Sequence of protein 2:
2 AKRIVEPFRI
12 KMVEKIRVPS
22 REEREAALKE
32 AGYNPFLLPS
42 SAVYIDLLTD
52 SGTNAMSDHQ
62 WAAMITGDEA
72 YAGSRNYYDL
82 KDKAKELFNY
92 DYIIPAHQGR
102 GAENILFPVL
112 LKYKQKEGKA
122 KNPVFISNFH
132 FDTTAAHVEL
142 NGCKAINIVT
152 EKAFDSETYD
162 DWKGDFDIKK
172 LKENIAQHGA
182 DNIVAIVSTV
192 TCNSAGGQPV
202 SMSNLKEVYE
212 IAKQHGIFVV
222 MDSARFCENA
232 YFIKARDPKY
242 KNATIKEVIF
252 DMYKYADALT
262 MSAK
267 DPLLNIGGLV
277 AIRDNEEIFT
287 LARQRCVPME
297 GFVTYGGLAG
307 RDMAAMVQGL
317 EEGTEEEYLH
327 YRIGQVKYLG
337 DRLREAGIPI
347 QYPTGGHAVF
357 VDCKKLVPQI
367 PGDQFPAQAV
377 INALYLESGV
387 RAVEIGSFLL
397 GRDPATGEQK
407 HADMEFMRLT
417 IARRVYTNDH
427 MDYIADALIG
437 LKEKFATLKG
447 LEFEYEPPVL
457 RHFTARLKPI

This data describes a binding interaction between two proteins.

Interface contacts:
Residue R101 in protein 2 contacts residue G297 in protein 1 (closest heavy-atom distance 3.5 Å).
Residue R101 in protein 2 contacts residue P294 in protein 1 (closest heavy-atom distance 3.4 Å).
Residue D69 in protein 2 interacts with residue S41 in protein 1 (closest heavy-atom distance 2.6 Å).
Residue Y72 in protein 2 contacts residue T50 in protein 1 (closest heavy-atom distance 3.6 Å).
Residue Y72 in protein 2 interacts with residue R101 in protein 1 (closest heavy-atom distance 3.2 Å).
Residue Y301 in protein 2 contacts residue Q99 in protein 1 (closest heavy-atom distance 3.0 Å).
Residue Q290 in protein 2 is in contact with residue V455 in protein 1 (closest heavy-atom distance 3.1 Å).
Residue E296 in protein 2 contacts residue H98 in protein 1 (closest heavy-atom distance 2.8 Å).
Residue H98 in protein 2 interacts with residue G303 in protein 1 (closest heavy-atom distance 3.3 Å).
Residue Y301 in protein 2 contacts residue K265 in protein 1 (closest heavy-atom distance 3.2 Å).
Residue S41 in protein 2 interacts with residue A71 in protein 1 (closest heavy-atom distance 3.5 Å).
Residue T54 in protein 2 interacts with residue E70 in protein 1 (closest heavy-atom distance 3.6 Å).
Residue F37 in protein 2 contacts residue F298 in protein 1 (closest heavy-atom distance 3.6 Å).
Residue A73 in protein 2 interacts with residue F37 in protein 1 (closest heavy-atom distance 3.6 Å).
Residue P294 in protein 2 contacts residue R101 in protein 1 (closest heavy-atom distance 3.2 Å).
Residue H138 in protein 2 is in contact with residue P294 in protein 1 (closest heavy-atom distance 2.6 Å).
Residue Q99 in protein 2 interacts with residue Y301 in protein 1 (closest heavy-atom distance 3.1 Å).
Residue K265 in protein 2 interacts with residue Y301 in protein 1 (closest heavy-atom distance 3.2 Å).
Residue N105 in protein 2 interacts with residue M295 in protein 1 (closest heavy-atom distance 3.5 Å).
Residue T50 in protein 2 interacts with residue Y72 in protein 1 (closest heavy-atom distance 3.6 Å).
Residue M295 in protein 2 is in contact with residue N105 in protein 1 (closest heavy-atom distance 3.5 Å).
Residue Q99 in protein 2 is in contact with residue G303 in protein 1 (closest heavy-atom distance 3.6 Å).
Residue S52 in protein 2 contacts residue Y72 in protein 1 (closest heavy-atom distance 3.5 Å).
Residue G74 in protein 2 interacts with residue S41 in protein 1 (closest heavy-atom distance 2.8 Å).
Residue A73 in protein 2 interacts with residue R387 in protein 1 (closest heavy-atom distance 3.0 Å).
Residue Q99 in protein 2 is in contact with residue E296 in protein 1 (closest heavy-atom distance 3.5 Å).
Residue G303 in protein 2 contacts residue H98 in protein 1 (closest heavy-atom distance 3.4 Å).
Residue E70 in protein 2 is in contact with residue N271 in protein 1 (closest heavy-atom distance 3.6 Å).
Residue A71 in protein 2 is in contact with residue S41 in protein 1 (closest heavy-atom distance 3.6 Å).
Residue H98 in protein 2 contacts residue M295 in protein 1 (closest heavy-atom distance 3.5 Å).
Residue F37 in protein 2 interacts with residue A73 in protein 1 (closest heavy-atom distance 3.7 Å).
Residue G297 in protein 2 interacts with residue R101 in protein 1 (closest heavy-atom distance 3.5 Å).
Residue E70 in protein 2 is in contact with residue T54 in protein 1 (closest heavy-atom distance 3.5 Å).
Residue W62 in protein 2 is in contact with residue I66 in protein 1 (closest heavy-atom distance 3.3 Å).
Residue N271 in protein 2 is in contact with residue R307 in protein 1 (closest heavy-atom distance 2.9 Å).
Residue F459 in protein 2 contacts residue F298 in protein 1 (closest heavy-atom distance 3.4 Å).
Residue M295 in protein 2 contacts residue H98 in protein 1 (closest heavy-atom distance 3.4 Å).
Residue G303 in protein 2 is in contact with residue I272 in protein 1 (closest heavy-atom distance 3.3 Å).
Residue R101 in protein 2 interacts with residue V293 in protein 1 (closest heavy-atom distance 2.9 Å).
Residue Y79 in protein 2 interacts with residue P40 in protein 1 (closest heavy-atom distance 3.6 Å).
Residue D308 in protein 2 contacts residue R307 in protein 1 (closest heavy-atom distance 2.7 Å).
Residue S41 in protein 2 contacts residue D69 in protein 1 (closest heavy-atom distance 2.5 Å).
Residue L49 in protein 2 interacts with residue A73 in protein 1 (closest heavy-atom distance 3.6 Å).
Residue N271 in protein 2 contacts residue E70 in protein 1 (closest heavy-atom distance 3.5 Å).
Residue H98 in protein 2 interacts with residue E296 in protein 1 (closest heavy-atom distance 2.6 Å).
Residue V293 in protein 2 is in contact with residue R101 in protein 1 (closest heavy-atom distance 2.8 Å).
Residue Y72 in protein 2 contacts residue S52 in protein 1 (closest heavy-atom distance 3.4 Å).
Residue F298 in protein 2 is in contact with residue F37 in protein 1 (closest heavy-atom distance 3.6 Å).
Residue R307 in protein 2 contacts residue D308 in protein 1 (closest heavy-atom distance 2.7 Å).
Residue P40 in protein 2 contacts residue Y79 in protein 1 (closest heavy-atom distance 3.7 Å).
Residue E296 in protein 2 is in contact with residue Q99 in protein 1 (closest heavy-atom distance 3.4 Å).
Residue R307 in protein 2 is in contact with residue N271 in protein 1 (closest heavy-atom distance 3.1 Å).
Residue S41 in protein 2 contacts residue G74 in protein 1 (closest heavy-atom distance 2.9 Å).
Residue I272 in protein 2 is in contact with residue G303 in protein 1 (closest heavy-atom distance 3.3 Å).
Residue P294 in protein 2 interacts with residue H138 in protein 1 (closest heavy-atom distance 2.8 Å).
Residue V293 in protein 2 interacts with residue F459 in protein 1 (closest heavy-atom distance 3.3 Å).
Residue I66 in protein 2 is in contact with residue W62 in protein 1 (closest heavy-atom distance 3.4 Å).
Residue G303 in protein 2 interacts with residue Q99 in protein 1 (closest heavy-atom distance 3.7 Å).
Residue R387 in protein 2 interacts with residue A73 in protein 1 (closest heavy-atom distance 2.9 Å).
Residue R101 in protein 2 interacts with residue Y72 in protein 1 (closest heavy-atom distance 3.0 Å).

Sequence of protein 1:
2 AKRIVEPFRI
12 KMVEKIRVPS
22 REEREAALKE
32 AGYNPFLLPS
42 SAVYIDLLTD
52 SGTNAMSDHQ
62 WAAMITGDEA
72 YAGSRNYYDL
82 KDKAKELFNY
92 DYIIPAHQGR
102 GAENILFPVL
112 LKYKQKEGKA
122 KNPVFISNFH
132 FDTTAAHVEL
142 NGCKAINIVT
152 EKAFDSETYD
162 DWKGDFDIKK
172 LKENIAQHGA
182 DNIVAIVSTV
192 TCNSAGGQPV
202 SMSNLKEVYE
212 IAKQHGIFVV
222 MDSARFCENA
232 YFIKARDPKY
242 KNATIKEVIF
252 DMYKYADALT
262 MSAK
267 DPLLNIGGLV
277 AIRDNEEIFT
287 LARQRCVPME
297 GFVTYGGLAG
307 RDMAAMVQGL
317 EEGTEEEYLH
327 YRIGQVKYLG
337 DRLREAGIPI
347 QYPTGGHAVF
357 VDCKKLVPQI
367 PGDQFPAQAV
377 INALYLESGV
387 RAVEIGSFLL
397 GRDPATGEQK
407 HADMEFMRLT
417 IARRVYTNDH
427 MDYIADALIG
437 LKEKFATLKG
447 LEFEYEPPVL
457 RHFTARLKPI